This data describes a binding interaction between two proteins.

Contacts between the two chains:
Residue I86 in protein 1 interacts with residue V3 in protein 2 (closest heavy-atom distance 3.8 Å).
Residue T46 in protein 1 interacts with residue Q8 in protein 2 (closest heavy-atom distance 2.8 Å).
Residue F137 in protein 1 contacts residue F12 in protein 2 (closest heavy-atom distance 3.6 Å).
Residue T46 in protein 1 is in contact with residue T9 in protein 2 (closest heavy-atom distance 4.1 Å).
Residue P38 in protein 1 contacts residue L21 in protein 2 (closest heavy-atom distance 3.2 Å).
Residue V131 in protein 1 interacts with residue M15 in protein 2 (closest heavy-atom distance 4.6 Å).
Residue Y56 in protein 1 is in contact with residue V2 in protein 2 (closest heavy-atom distance 3.3 Å).
Residue W36 in protein 1 interacts with residue L21 in protein 2 (closest heavy-atom distance 3.6 Å).
Residue L42 in protein 1 interacts with residue Y13 in protein 2 (closest heavy-atom distance 3.3 Å).
Residue Y140 in protein 1 interacts with residue D10 in protein 2 (closest heavy-atom distance 4.4 Å).
Residue T46 in protein 1 is in contact with residue L11 in protein 2 (closest heavy-atom distance 3.3 Å).
Residue I89 in protein 1 contacts residue V3 in protein 2 (closest heavy-atom distance 3.2 Å).
Residue M94 in protein 1 contacts residue L5 in protein 2 (closest heavy-atom distance 3.2 Å).
Residue L98 in protein 1 interacts with residue V3 in protein 2 (closest heavy-atom distance 4.5 Å).
Residue Q125 in protein 1 interacts with residue L21 in protein 2 (closest heavy-atom distance 4.7 Å).
Residue Q50 in protein 1 interacts with residue V3 in protein 2 (closest heavy-atom distance 4.6 Å).
Residue L126 in protein 1 contacts residue L19 in protein 2 (closest heavy-atom distance 3.8 Å).
Residue E90 in protein 1 contacts residue V3 in protein 2 (closest heavy-atom distance 3.9 Å).
Residue L136 in protein 1 is in contact with residue F12 in protein 2 (closest heavy-atom distance 3.7 Å).
Residue L98 in protein 1 interacts with residue Q8 in protein 2 (closest heavy-atom distance 3.8 Å).
Residue L44 in protein 1 contacts residue Y13 in protein 2 (closest heavy-atom distance 3.2 Å).
Residue L44 in protein 1 is in contact with residue L11 in protein 2 (closest heavy-atom distance 3.5 Å).
Residue V40 in protein 1 is in contact with residue L21 in protein 2 (closest heavy-atom distance 3.8 Å).
Residue E39 in protein 1 is in contact with residue L21 in protein 2 (closest heavy-atom distance 3.8 Å).
Residue D53 in protein 1 contacts residue N1 in protein 2 (closest heavy-atom distance 3.1 Å).
Residue T46 in protein 1 interacts with residue D7 in protein 2 (closest heavy-atom distance 4.0 Å).
Residue D54 in protein 1 contacts residue V2 in protein 2 (closest heavy-atom distance 3.6 Å).
Residue M94 in protein 1 interacts with residue V3 in protein 2 (closest heavy-atom distance 3.6 Å).
Residue D45 in protein 1 contacts residue T9 in protein 2 (closest heavy-atom distance 3.1 Å).
Residue L136 in protein 1 is in contact with residue T14 in protein 2 (closest heavy-atom distance 3.5 Å).
Residue G99 in protein 1 interacts with residue L11 in protein 2 (closest heavy-atom distance 4.5 Å).
Residue D45 in protein 1 interacts with residue L11 in protein 2 (closest heavy-atom distance 3.6 Å).
Residue G99 in protein 1 is in contact with residue Q8 in protein 2 (closest heavy-atom distance 3.2 Å).
Residue Y56 in protein 1 interacts with residue V3 in protein 2 (closest heavy-atom distance 3.2 Å).
Residue L128 in protein 1 contacts residue L19 in protein 2 (closest heavy-atom distance 4.6 Å).
Residue L98 in protein 1 contacts residue L5 in protein 2 (closest heavy-atom distance 3.7 Å).
Residue W36 in protein 1 is in contact with residue K22 in protein 2 (closest heavy-atom distance 3.2 Å).
Residue D54 in protein 1 contacts residue N1 in protein 2 (closest heavy-atom distance 4.4 Å).
Residue I86 in protein 1 contacts residue V2 in protein 2 (closest heavy-atom distance 4.7 Å).
Residue G99 in protein 1 contacts residue L5 in protein 2 (closest heavy-atom distance 3.6 Å).
Residue M94 in protein 1 is in contact with residue G4 in protein 2 (closest heavy-atom distance 3.8 Å).
Residue Q50 in protein 1 contacts residue N1 in protein 2 (closest heavy-atom distance 2.7 Å).
Residue L44 in protein 1 interacts with residue T9 in protein 2 (closest heavy-atom distance 4.0 Å).
Residue G99 in protein 1 interacts with residue F12 in protein 2 (closest heavy-atom distance 3.8 Å).
Residue S48 in protein 1 is in contact with residue D7 in protein 2 (closest heavy-atom distance 2.9 Å).
Residue A52 in protein 1 interacts with residue N1 in protein 2 (closest heavy-atom distance 4.3 Å).
Residue L136 in protein 1 interacts with residue Y13 in protein 2 (closest heavy-atom distance 3.7 Å).
Residue V40 in protein 1 contacts residue L19 in protein 2 (closest heavy-atom distance 3.9 Å).
Residue N127 in protein 1 is in contact with residue L19 in protein 2 (closest heavy-atom distance 3.3 Å).
Residue Y140 in protein 1 contacts residue F12 in protein 2 (closest heavy-atom distance 3.7 Å).
Residue F133 in protein 1 interacts with residue F12 in protein 2 (closest heavy-atom distance 3.2 Å).
Residue Q37 in protein 1 interacts with residue L21 in protein 2 (closest heavy-atom distance 3.5 Å).
Residue D43 in protein 1 is in contact with residue Y13 in protein 2 (closest heavy-atom distance 3.1 Å).
Residue Y56 in protein 1 contacts residue N1 in protein 2 (closest heavy-atom distance 2.8 Å).
Residue Q37 in protein 1 contacts residue K22 in protein 2 (closest heavy-atom distance 3.9 Å).
Residue A47 in protein 1 interacts with residue D7 in protein 2 (closest heavy-atom distance 3.5 Å).
Residue E90 in protein 1 is in contact with residue V2 in protein 2 (closest heavy-atom distance 4.0 Å).
Residue A95 in protein 1 is in contact with residue L5 in protein 2 (closest heavy-atom distance 3.8 Å).
Residue V131 in protein 1 contacts residue Y13 in protein 2 (closest heavy-atom distance 4.0 Å).
Residue A129 in protein 1 contacts residue M15 in protein 2 (closest heavy-atom distance 4.2 Å).

Sequence of protein 2:
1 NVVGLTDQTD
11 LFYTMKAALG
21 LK

Sequence of protein 1:
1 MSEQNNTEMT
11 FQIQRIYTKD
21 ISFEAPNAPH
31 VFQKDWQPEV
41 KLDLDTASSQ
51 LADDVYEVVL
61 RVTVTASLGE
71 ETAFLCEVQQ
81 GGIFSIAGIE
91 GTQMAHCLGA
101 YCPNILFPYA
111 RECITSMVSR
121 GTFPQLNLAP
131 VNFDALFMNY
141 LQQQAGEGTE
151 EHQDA